Residue-level contacts at the interface:
Residue Y164 in protein 1 contacts residue V11 in protein 2 (closest heavy-atom distance 3.3 Å).
Residue Y163 in protein 1 is in contact with residue T10 in protein 2 (closest heavy-atom distance 4.6 Å).
Residue F130 in protein 1 is in contact with residue Y8 in protein 2 (closest heavy-atom distance 5.0 Å).
Residue Y163 in protein 1 contacts residue I14 in protein 2 (closest heavy-atom distance 4.7 Å).
Residue M115 in protein 1 is in contact with residue F24 in protein 2 (closest heavy-atom distance 5.0 Å).
Residue Y163 in protein 1 interacts with residue Y8 in protein 2 (closest heavy-atom distance 3.2 Å).
Residue Q113 in protein 1 contacts residue F24 in protein 2 (closest heavy-atom distance 3.6 Å).
Residue M115 in protein 1 contacts residue L7 in protein 2 (closest heavy-atom distance 4.4 Å).
Residue M115 in protein 1 contacts residue Y8 in protein 2 (closest heavy-atom distance 4.0 Å).
Residue Y163 in protein 1 interacts with residue P9 in protein 2 (closest heavy-atom distance 2.5 Å).
Residue R114 in protein 1 interacts with residue F24 in protein 2 (closest heavy-atom distance 3.6 Å).
Residue Y164 in protein 1 is in contact with residue I14 in protein 2 (closest heavy-atom distance 4.5 Å).
Residue N112 in protein 1 interacts with residue F24 in protein 2 (closest heavy-atom distance 4.5 Å).

These two protein chains interact to form a complex.

Sequence of protein 1:
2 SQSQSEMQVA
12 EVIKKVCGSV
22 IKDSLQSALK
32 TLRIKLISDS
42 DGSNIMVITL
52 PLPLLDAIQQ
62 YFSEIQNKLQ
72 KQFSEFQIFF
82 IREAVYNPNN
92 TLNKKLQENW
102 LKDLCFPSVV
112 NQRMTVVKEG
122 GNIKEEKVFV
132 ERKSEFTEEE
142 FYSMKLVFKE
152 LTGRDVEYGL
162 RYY

Sequence of protein 2:
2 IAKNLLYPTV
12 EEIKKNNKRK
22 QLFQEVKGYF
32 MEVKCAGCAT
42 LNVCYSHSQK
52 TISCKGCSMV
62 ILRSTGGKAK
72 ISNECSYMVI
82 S